Sequence of the first protein:
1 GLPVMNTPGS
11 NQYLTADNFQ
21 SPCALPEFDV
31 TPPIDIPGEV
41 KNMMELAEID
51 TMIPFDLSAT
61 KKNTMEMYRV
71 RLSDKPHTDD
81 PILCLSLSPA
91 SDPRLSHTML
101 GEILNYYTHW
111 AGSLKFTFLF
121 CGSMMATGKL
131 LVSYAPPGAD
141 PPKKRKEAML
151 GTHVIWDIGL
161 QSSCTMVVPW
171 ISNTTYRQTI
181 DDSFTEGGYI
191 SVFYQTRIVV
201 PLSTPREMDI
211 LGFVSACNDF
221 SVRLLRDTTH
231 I

This data describes a binding interaction between two proteins.

Interface contacts:
Residue T152 in the first protein interacts with residue N7 in the second protein (closest heavy-atom distance 4.3 Å).

Sequence of the second protein:
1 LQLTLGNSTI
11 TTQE